The following describes two proteins that form a bound complex.

Sequence of the first protein:
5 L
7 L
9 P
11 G

Sequence of the second protein:
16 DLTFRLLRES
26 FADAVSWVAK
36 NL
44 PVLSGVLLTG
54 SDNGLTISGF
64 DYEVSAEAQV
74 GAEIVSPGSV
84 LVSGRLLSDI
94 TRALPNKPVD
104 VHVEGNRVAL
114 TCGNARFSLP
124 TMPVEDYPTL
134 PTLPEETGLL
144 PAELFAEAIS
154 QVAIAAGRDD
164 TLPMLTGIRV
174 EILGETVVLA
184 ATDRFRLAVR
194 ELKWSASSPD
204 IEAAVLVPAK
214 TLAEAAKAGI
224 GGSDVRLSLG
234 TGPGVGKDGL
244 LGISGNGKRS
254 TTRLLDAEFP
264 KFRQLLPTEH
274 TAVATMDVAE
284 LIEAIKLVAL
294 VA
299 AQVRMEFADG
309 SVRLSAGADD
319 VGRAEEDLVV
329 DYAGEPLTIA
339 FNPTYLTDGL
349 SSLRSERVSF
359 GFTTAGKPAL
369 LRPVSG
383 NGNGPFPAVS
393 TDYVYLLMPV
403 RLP

Residue-level contacts at the interface:
Residue P263 in the second protein is in contact with residue L7 in the first protein (closest heavy-atom distance 3.9 Å).
Residue T185 in the second protein contacts residue L5 in the first protein (closest heavy-atom distance 3.9 Å).
Residue F265 in the second protein contacts residue L7 in the first protein (closest heavy-atom distance 4.6 Å).
Residue K264 in the second protein is in contact with residue L7 in the first protein (closest heavy-atom distance 4.1 Å).
Residue L399 in the second protein contacts residue L5 in the first protein (closest heavy-atom distance 4.4 Å).
Residue R189 in the second protein interacts with residue L5 in the first protein (closest heavy-atom distance 3.7 Å).
Residue M400 in the second protein interacts with residue L5 in the first protein (closest heavy-atom distance 3.5 Å).
Residue P366 in the second protein is in contact with residue L5 in the first protein (closest heavy-atom distance 3.8 Å).
Residue R187 in the second protein is in contact with residue L5 in the first protein (closest heavy-atom distance 2.8 Å).
Residue L190 in the second protein interacts with residue L5 in the first protein (closest heavy-atom distance 3.8 Å).
Residue L398 in the second protein interacts with residue L5 in the first protein (closest heavy-atom distance 4.5 Å).
Residue R187 in the second protein contacts residue L7 in the first protein (closest heavy-atom distance 4.2 Å).
Residue P263 in the second protein is in contact with residue P9 in the first protein (closest heavy-atom distance 4.9 Å).
Residue R187 in the second protein contacts residue G11 in the first protein (closest heavy-atom distance 3.5 Å).
Residue F188 in the second protein interacts with residue L5 in the first protein (closest heavy-atom distance 3.6 Å).
Residue L268 in the second protein contacts residue L5 in the first protein (closest heavy-atom distance 4.2 Å).
Residue T185 in the second protein interacts with residue L7 in the first protein (closest heavy-atom distance 4.2 Å).
Residue L268 in the second protein contacts residue L7 in the first protein (closest heavy-atom distance 3.7 Å).